Contacts between the two chains:
Residue I22 in the first protein interacts with residue L34 in the second protein (closest heavy-atom distance 3.7 Å).
Residue Y30 in the first protein is in contact with residue T26 in the second protein (closest heavy-atom distance 3.7 Å).
Residue V8 in the first protein contacts residue F44 in the second protein (closest heavy-atom distance 4.1 Å).
Residue N37 in the first protein contacts residue R18 in the second protein (closest heavy-atom distance 3.4 Å).
Residue T26 in the first protein interacts with residue K33 in the second protein (closest heavy-atom distance 4.5 Å).
Residue F15 in the first protein contacts residue N37 in the second protein (closest heavy-atom distance 3.3 Å).
Residue N37 in the first protein contacts residue H19 in the second protein (closest heavy-atom distance 3.6 Å).
Residue K33 in the first protein is in contact with residue E29 in the second protein (closest heavy-atom distance 4.3 Å).
Residue V8 in the first protein is in contact with residue F45 in the second protein (closest heavy-atom distance 4.4 Å).
Residue E7 in the first protein interacts with residue F44 in the second protein (closest heavy-atom distance 3.7 Å).
Residue F15 in the first protein is in contact with residue I41 in the second protein (closest heavy-atom distance 3.5 Å).
Residue I22 in the first protein interacts with residue Y30 in the second protein (closest heavy-atom distance 3.9 Å).
Residue K11 in the first protein interacts with residue I41 in the second protein (closest heavy-atom distance 3.4 Å).
Residue H19 in the first protein is in contact with residue Y30 in the second protein (closest heavy-atom distance 4.5 Å).
Residue F15 in the first protein interacts with residue Q38 in the second protein (closest heavy-atom distance 3.5 Å).
Residue Q38 in the first protein contacts residue F15 in the second protein (closest heavy-atom distance 3.4 Å).
Residue I22 in the first protein contacts residue K33 in the second protein (closest heavy-atom distance 3.6 Å).
Residue I41 in the first protein contacts residue F15 in the second protein (closest heavy-atom distance 3.5 Å).
Residue N37 in the first protein is in contact with residue F15 in the second protein (closest heavy-atom distance 3.1 Å).
Residue K33 in the first protein contacts residue I22 in the second protein (closest heavy-atom distance 3.7 Å).
Residue F45 in the first protein interacts with residue V8 in the second protein (closest heavy-atom distance 4.6 Å).
Residue K33 in the first protein interacts with residue T26 in the second protein (closest heavy-atom distance 4.6 Å).
Residue Y30 in the first protein interacts with residue T23 in the second protein (closest heavy-atom distance 2.8 Å).
Residue L34 in the first protein is in contact with residue H19 in the second protein (closest heavy-atom distance 3.5 Å).
Residue K11 in the first protein contacts residue F44 in the second protein (closest heavy-atom distance 3.5 Å).
Residue F44 in the first protein is in contact with residue K11 in the second protein (closest heavy-atom distance 3.8 Å).
Residue T23 in the first protein interacts with residue Y30 in the second protein (closest heavy-atom distance 2.5 Å).
Residue F45 in the first protein contacts residue L12 in the second protein (closest heavy-atom distance 3.9 Å).
Residue F48 in the first protein contacts residue S5 in the second protein (closest heavy-atom distance 3.7 Å).
Residue L12 in the first protein contacts residue I41 in the second protein (closest heavy-atom distance 4.2 Å).
Residue E47 in the first protein is in contact with residue E7 in the second protein (closest heavy-atom distance 4.6 Å).
Residue N37 in the first protein contacts residue E14 in the second protein (closest heavy-atom distance 4.7 Å).
Residue T23 in the first protein is in contact with residue L34 in the second protein (closest heavy-atom distance 4.4 Å).
Residue I22 in the first protein contacts residue N37 in the second protein (closest heavy-atom distance 3.9 Å).
Residue N37 in the first protein interacts with residue I22 in the second protein (closest heavy-atom distance 4.2 Å).
Residue I41 in the first protein is in contact with residue L12 in the second protein (closest heavy-atom distance 4.1 Å).
Residue F48 in the first protein contacts residue E7 in the second protein (closest heavy-atom distance 4.1 Å).
Residue H19 in the first protein is in contact with residue L34 in the second protein (closest heavy-atom distance 3.8 Å).
Residue F44 in the first protein contacts residue V8 in the second protein (closest heavy-atom distance 3.8 Å).
Residue E29 in the first protein interacts with residue E29 in the second protein (closest heavy-atom distance 3.4 Å).
Residue L34 in the first protein interacts with residue T23 in the second protein (closest heavy-atom distance 4.7 Å).
Residue I41 in the first protein interacts with residue K11 in the second protein (closest heavy-atom distance 3.7 Å).
Residue T26 in the first protein contacts residue Y30 in the second protein (closest heavy-atom distance 3.7 Å).
Residue E29 in the first protein is in contact with residue K33 in the second protein (closest heavy-atom distance 4.2 Å).
Residue Y30 in the first protein is in contact with residue H19 in the second protein (closest heavy-atom distance 4.1 Å).
Residue F48 in the first protein interacts with residue V8 in the second protein (closest heavy-atom distance 3.6 Å).
Residue Y30 in the first protein interacts with residue I22 in the second protein (closest heavy-atom distance 3.9 Å).
Residue R18 in the first protein interacts with residue N37 in the second protein (closest heavy-atom distance 3.2 Å).
Residue T26 in the first protein contacts residue T26 in the second protein (closest heavy-atom distance 3.6 Å).
Residue L34 in the first protein is in contact with residue I22 in the second protein (closest heavy-atom distance 3.7 Å).
Residue F44 in the first protein contacts residue E7 in the second protein (closest heavy-atom distance 3.6 Å).
Residue H19 in the first protein interacts with residue N37 in the second protein (closest heavy-atom distance 3.7 Å).

Sequence of the first protein:
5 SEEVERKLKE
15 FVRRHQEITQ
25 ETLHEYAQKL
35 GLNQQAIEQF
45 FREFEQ

Sequence of the second protein:
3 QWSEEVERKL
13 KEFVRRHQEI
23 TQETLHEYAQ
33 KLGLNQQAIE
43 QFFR

The following describes two proteins that form a bound complex.